These two protein chains interact to form a complex.

Interface contacts:
Residue V654 in chain B is in contact with residue A21 in chain A (closest heavy-atom distance 3.6 Å).
Residue G652 in chain B is in contact with residue A21 in chain A (closest heavy-atom distance 4.8 Å).
Residue Y653 in chain B contacts residue A23 in chain A (closest heavy-atom distance 4.0 Å).
Residue K250 in chain B is in contact with residue A10 in chain A (closest heavy-atom distance 2.9 Å).
Residue V654 in chain B is in contact with residue A22 in chain A (closest heavy-atom distance 3.4 Å).
Residue R252 in chain B contacts residue A8 in chain A (closest heavy-atom distance 3.6 Å).
Residue Y653 in chain B interacts with residue A21 in chain A (closest heavy-atom distance 3.5 Å).
Residue V654 in chain B is in contact with residue A23 in chain A (closest heavy-atom distance 4.5 Å).
Residue Y653 in chain B interacts with residue A24 in chain A (closest heavy-atom distance 3.2 Å).
Residue E657 in chain B is in contact with residue A19 in chain A (closest heavy-atom distance 4.6 Å).
Residue K250 in chain B contacts residue A8 in chain A (closest heavy-atom distance 4.5 Å).
Residue Y251 in chain B interacts with residue A9 in chain A (closest heavy-atom distance 4.2 Å).
Residue Y251 in chain B is in contact with residue A8 in chain A (closest heavy-atom distance 4.4 Å).
Residue Y653 in chain B contacts residue A22 in chain A (closest heavy-atom distance 3.1 Å).
Residue K250 in chain B interacts with residue A9 in chain A (closest heavy-atom distance 3.3 Å).
Residue G652 in chain B contacts residue A22 in chain A (closest heavy-atom distance 4.0 Å).
Residue A249 in chain B interacts with residue A10 in chain A (closest heavy-atom distance 4.5 Å).
Residue Y251 in chain B is in contact with residue A10 in chain A (closest heavy-atom distance 5.0 Å).
Residue Y251 in chain B is in contact with residue A7 in chain A (closest heavy-atom distance 3.6 Å).

Sequence of chain A:
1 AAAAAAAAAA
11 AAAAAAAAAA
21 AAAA

Sequence of chain B:
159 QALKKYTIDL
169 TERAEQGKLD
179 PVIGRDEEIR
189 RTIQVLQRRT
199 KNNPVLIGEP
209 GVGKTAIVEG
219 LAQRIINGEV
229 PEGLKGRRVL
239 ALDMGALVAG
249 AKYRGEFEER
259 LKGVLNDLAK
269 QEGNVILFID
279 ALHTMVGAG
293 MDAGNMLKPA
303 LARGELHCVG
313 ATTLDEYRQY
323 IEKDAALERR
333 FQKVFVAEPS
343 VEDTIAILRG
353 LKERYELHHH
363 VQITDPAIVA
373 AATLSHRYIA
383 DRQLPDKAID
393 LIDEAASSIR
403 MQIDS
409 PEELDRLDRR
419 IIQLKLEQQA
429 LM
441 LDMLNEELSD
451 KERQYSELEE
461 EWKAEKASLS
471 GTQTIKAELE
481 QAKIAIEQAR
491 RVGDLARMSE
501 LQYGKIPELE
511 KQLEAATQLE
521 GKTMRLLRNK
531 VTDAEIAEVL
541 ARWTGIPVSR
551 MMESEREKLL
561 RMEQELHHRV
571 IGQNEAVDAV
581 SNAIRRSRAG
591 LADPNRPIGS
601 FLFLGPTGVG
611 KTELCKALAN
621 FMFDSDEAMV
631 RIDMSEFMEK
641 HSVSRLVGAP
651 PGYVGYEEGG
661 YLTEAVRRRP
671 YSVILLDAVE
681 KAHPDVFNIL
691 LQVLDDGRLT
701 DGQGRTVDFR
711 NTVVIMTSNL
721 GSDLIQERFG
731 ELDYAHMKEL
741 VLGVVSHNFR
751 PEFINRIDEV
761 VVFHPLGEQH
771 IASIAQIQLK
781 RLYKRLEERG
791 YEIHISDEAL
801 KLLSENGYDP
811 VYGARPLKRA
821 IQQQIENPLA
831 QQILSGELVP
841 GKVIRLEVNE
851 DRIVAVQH